Interface contacts:
Residue Y25 in chain B contacts residue H59 in chain A (closest heavy-atom distance 4.2 Å).
Residue D111 in chain B is in contact with residue G220 in chain A (closest heavy-atom distance 5.0 Å).
Residue F28 in chain B interacts with residue S56 in chain A (closest heavy-atom distance 4.3 Å).
Residue S27 in chain B is in contact with residue S56 in chain A (closest heavy-atom distance 2.5 Å).
Residue I70 in chain B contacts residue S56 in chain A (closest heavy-atom distance 4.4 Å).
Residue L33 in chain B contacts residue L53 in chain A (closest heavy-atom distance 3.8 Å).
Residue K37 in chain B interacts with residue Y49 in chain A (closest heavy-atom distance 4.6 Å).
Residue W87 in chain B contacts residue K229 in chain A (closest heavy-atom distance 4.2 Å).
Residue P78 in chain B contacts residue P48 in chain A (closest heavy-atom distance 4.5 Å).
Residue P78 in chain B contacts residue A174 in chain A (closest heavy-atom distance 4.2 Å).
Residue I89 in chain B contacts residue E226 in chain A (closest heavy-atom distance 4.6 Å).
Residue L82 in chain B is in contact with residue I224 in chain A (closest heavy-atom distance 4.2 Å).
Residue S74 in chain B interacts with residue Y49 in chain A (closest heavy-atom distance 4.0 Å).
Residue P151 in chain B interacts with residue D171 in chain A (closest heavy-atom distance 3.3 Å).
Residue L82 in chain B is in contact with residue V173 in chain A (closest heavy-atom distance 3.7 Å).
Residue T86 in chain B interacts with residue V228 in chain A (closest heavy-atom distance 3.2 Å).
Residue I30 in chain B is in contact with residue L53 in chain A (closest heavy-atom distance 3.7 Å).
Residue S79 in chain B contacts residue P170 in chain A (closest heavy-atom distance 3.7 Å).
Residue K37 in chain B interacts with residue Y43 in chain A (closest heavy-atom distance 3.9 Å).
Residue I30 in chain B interacts with residue M36 in chain A (closest heavy-atom distance 4.7 Å).
Residue S74 in chain B contacts residue T52 in chain A (closest heavy-atom distance 3.3 Å).
Residue S79 in chain B contacts residue A174 in chain A (closest heavy-atom distance 4.0 Å).
Residue L33 in chain B is in contact with residue Y49 in chain A (closest heavy-atom distance 4.1 Å).
Residue Q83 in chain B interacts with residue D171 in chain A (closest heavy-atom distance 4.8 Å).
Residue K34 in chain B interacts with residue D35 in chain A (closest heavy-atom distance 4.5 Å).
Residue I89 in chain B is in contact with residue G220 in chain A (closest heavy-atom distance 3.4 Å).
Residue Y66 in chain B contacts residue D55 in chain A (closest heavy-atom distance 3.0 Å).
Residue L33 in chain B interacts with residue S56 in chain A (closest heavy-atom distance 4.4 Å).
Residue S27 in chain B is in contact with residue G60 in chain A (closest heavy-atom distance 4.0 Å).
Residue S153 in chain B is in contact with residue P168 in chain A (closest heavy-atom distance 4.4 Å).
Residue I123 in chain B is in contact with residue H59 in chain A (closest heavy-atom distance 4.1 Å).
Residue S79 in chain B interacts with residue D171 in chain A (closest heavy-atom distance 3.5 Å).
Residue K73 in chain B is in contact with residue P48 in chain A (closest heavy-atom distance 4.1 Å).
Residue W87 in chain B is in contact with residue D232 in chain A (closest heavy-atom distance 3.1 Å).
Residue K73 in chain B contacts residue Y49 in chain A (closest heavy-atom distance 5.0 Å).
Residue I70 in chain B contacts residue T52 in chain A (closest heavy-atom distance 4.2 Å).
Residue K34 in chain B is in contact with residue Y49 in chain A (closest heavy-atom distance 3.7 Å).
Residue T86 in chain B is in contact with residue S225 in chain A (closest heavy-atom distance 3.7 Å).
Residue D90 in chain B is in contact with residue K229 in chain A (closest heavy-atom distance 3.3 Å).
Residue Y66 in chain B contacts residue H59 in chain A (closest heavy-atom distance 3.0 Å).
Residue I89 in chain B contacts residue S221 in chain A (closest heavy-atom distance 3.8 Å).
Residue L82 in chain B contacts residue A174 in chain A (closest heavy-atom distance 4.5 Å).
Residue I116 in chain B interacts with residue G220 in chain A (closest heavy-atom distance 4.1 Å).
Residue K73 in chain B is in contact with residue T52 in chain A (closest heavy-atom distance 3.7 Å).
Residue I70 in chain B contacts residue D55 in chain A (closest heavy-atom distance 5.0 Å).
Residue K34 in chain B is in contact with residue E38 in chain A (closest heavy-atom distance 4.5 Å).
Residue Q83 in chain B is in contact with residue P170 in chain A (closest heavy-atom distance 4.0 Å).
Residue L114 in chain B interacts with residue G220 in chain A (closest heavy-atom distance 3.9 Å).
Residue L82 in chain B is in contact with residue P170 in chain A (closest heavy-atom distance 4.4 Å).
Residue I89 in chain B contacts residue S225 in chain A (closest heavy-atom distance 4.7 Å).
Residue Y25 in chain B interacts with residue G60 in chain A (closest heavy-atom distance 4.5 Å).
Residue Q93 in chain B interacts with residue G220 in chain A (closest heavy-atom distance 4.8 Å).
Residue A154 in chain B is in contact with residue G235 in chain A (closest heavy-atom distance 3.7 Å).
Residue Q93 in chain B is in contact with residue A219 in chain A (closest heavy-atom distance 2.9 Å).
Residue I30 in chain B interacts with residue D35 in chain A (closest heavy-atom distance 3.8 Å).
Residue L82 in chain B interacts with residue Q177 in chain A (closest heavy-atom distance 4.2 Å).
Residue S74 in chain B is in contact with residue P48 in chain A (closest heavy-atom distance 4.2 Å).
Residue T86 in chain B interacts with residue K229 in chain A (closest heavy-atom distance 4.0 Å).
Residue I30 in chain B interacts with residue I57 in chain A (closest heavy-atom distance 4.3 Å).
Residue I30 in chain B interacts with residue M32 in chain A (closest heavy-atom distance 4.9 Å).

Sequence of chain A:
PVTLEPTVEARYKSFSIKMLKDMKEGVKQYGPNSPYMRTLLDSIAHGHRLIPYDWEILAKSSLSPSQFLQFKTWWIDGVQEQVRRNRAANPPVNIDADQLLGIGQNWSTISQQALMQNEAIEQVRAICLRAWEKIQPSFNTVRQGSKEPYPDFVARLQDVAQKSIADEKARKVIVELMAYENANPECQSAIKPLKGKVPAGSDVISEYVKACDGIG

These two protein chains interact to form a complex.

Sequence of chain B:
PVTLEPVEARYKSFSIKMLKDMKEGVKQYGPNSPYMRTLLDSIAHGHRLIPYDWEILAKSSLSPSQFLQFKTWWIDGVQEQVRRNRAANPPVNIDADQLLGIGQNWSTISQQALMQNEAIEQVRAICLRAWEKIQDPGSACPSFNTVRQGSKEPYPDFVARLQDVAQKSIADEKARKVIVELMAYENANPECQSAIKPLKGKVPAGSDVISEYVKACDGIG